These two protein chains interact to form a complex.

Contacts between the two chains:
Residue F67 in chain A interacts with residue L2 in chain B (closest heavy-atom distance 3.5 Å).
Residue T73 in chain A contacts residue G8 in chain B (closest heavy-atom distance 3.8 Å).
Residue N70 in chain A interacts with residue R5 in chain B (closest heavy-atom distance 2.9 Å).
Residue K146 in chain A contacts residue G8 in chain B (closest heavy-atom distance 3.3 Å).
Residue S24 in chain A interacts with residue L2 in chain B (closest heavy-atom distance 3.2 Å).
Residue I66 in chain A contacts residue L2 in chain B (closest heavy-atom distance 4.2 Å).
Residue Y99 in chain A interacts with residue R5 in chain B (closest heavy-atom distance 4.3 Å).
Residue T73 in chain A contacts residue A6 in chain B (closest heavy-atom distance 3.5 Å).
Residue L95 in chain A is in contact with residue L9 in chain B (closest heavy-atom distance 4.2 Å).
Residue D156 in chain A interacts with residue R3 in chain B (closest heavy-atom distance 2.7 Å).
Residue N70 in chain A is in contact with residue R3 in chain B (closest heavy-atom distance 3.0 Å).
Residue N63 in chain A is in contact with residue F1 in chain B (closest heavy-atom distance 3.2 Å).
Residue W147 in chain A contacts residue G8 in chain B (closest heavy-atom distance 3.2 Å).
Residue I66 in chain A is in contact with residue G4 in chain B (closest heavy-atom distance 3.6 Å).
Residue Y7 in chain A interacts with residue F1 in chain B (closest heavy-atom distance 2.9 Å).
Residue E76 in chain A contacts residue G8 in chain B (closest heavy-atom distance 3.6 Å).
Residue Y123 in chain A contacts residue L9 in chain B (closest heavy-atom distance 3.6 Å).
Residue Y159 in chain A interacts with residue L2 in chain B (closest heavy-atom distance 3.8 Å).
Residue A150 in chain A interacts with residue Y7 in chain B (closest heavy-atom distance 3.9 Å).
Residue I66 in chain A is in contact with residue R3 in chain B (closest heavy-atom distance 3.7 Å).
Residue T143 in chain A is in contact with residue L9 in chain B (closest heavy-atom distance 3.0 Å).
Residue L81 in chain A contacts residue L9 in chain B (closest heavy-atom distance 3.7 Å).
Residue N63 in chain A interacts with residue L2 in chain B (closest heavy-atom distance 3.0 Å).
Residue S77 in chain A interacts with residue L9 in chain B (closest heavy-atom distance 2.7 Å).
Residue Q155 in chain A contacts residue R5 in chain B (closest heavy-atom distance 4.6 Å).
Residue W167 in chain A is in contact with residue F1 in chain B (closest heavy-atom distance 3.8 Å).
Residue E76 in chain A interacts with residue A6 in chain B (closest heavy-atom distance 4.8 Å).
Residue D9 in chain A is in contact with residue R5 in chain B (closest heavy-atom distance 3.1 Å).
Residue Q155 in chain A is in contact with residue Y7 in chain B (closest heavy-atom distance 4.6 Å).
Residue T73 in chain A contacts residue R5 in chain B (closest heavy-atom distance 2.7 Å).
Residue S77 in chain A interacts with residue G8 in chain B (closest heavy-atom distance 3.1 Å).
Residue D74 in chain A contacts residue R5 in chain B (closest heavy-atom distance 2.6 Å).
Residue F36 in chain A contacts residue L2 in chain B (closest heavy-atom distance 3.5 Å).
Residue K146 in chain A is in contact with residue L9 in chain B (closest heavy-atom distance 2.9 Å).
Residue T73 in chain A interacts with residue Y7 in chain B (closest heavy-atom distance 3.8 Å).
Residue R62 in chain A contacts residue F1 in chain B (closest heavy-atom distance 3.6 Å).
Residue Y116 in chain A interacts with residue R5 in chain B (closest heavy-atom distance 4.4 Å).
Residue Y99 in chain A contacts residue L2 in chain B (closest heavy-atom distance 3.5 Å).
Residue W147 in chain A interacts with residue L9 in chain B (closest heavy-atom distance 3.5 Å).
Residue Q155 in chain A contacts residue R3 in chain B (closest heavy-atom distance 3.8 Å).
Residue E76 in chain A is in contact with residue L9 in chain B (closest heavy-atom distance 4.8 Å).
Residue Q155 in chain A is in contact with residue G4 in chain B (closest heavy-atom distance 3.7 Å).
Residue Y159 in chain A contacts residue R3 in chain B (closest heavy-atom distance 3.6 Å).
Residue Y59 in chain A is in contact with residue F1 in chain B (closest heavy-atom distance 3.6 Å).
Residue N114 in chain A contacts residue R3 in chain B (closest heavy-atom distance 3.6 Å).
Residue Y99 in chain A is in contact with residue R3 in chain B (closest heavy-atom distance 3.1 Å).
Residue Y171 in chain A interacts with residue F1 in chain B (closest heavy-atom distance 3.2 Å).
Residue Y116 in chain A is in contact with residue L9 in chain B (closest heavy-atom distance 4.1 Å).
Residue Y159 in chain A interacts with residue F1 in chain B (closest heavy-atom distance 2.6 Å).
Residue N80 in chain A interacts with residue L9 in chain B (closest heavy-atom distance 2.7 Å).
Residue I66 in chain A is in contact with residue F1 in chain B (closest heavy-atom distance 3.5 Å).
Residue M5 in chain A interacts with residue F1 in chain B (closest heavy-atom distance 4.1 Å).
Residue Y7 in chain A is in contact with residue L2 in chain B (closest heavy-atom distance 3.5 Å).
Residue T163 in chain A interacts with residue F1 in chain B (closest heavy-atom distance 4.1 Å).
Residue Y116 in chain A is in contact with residue R3 in chain B (closest heavy-atom distance 3.5 Å).
Residue T69 in chain A interacts with residue R5 in chain B (closest heavy-atom distance 4.6 Å).
Residue W147 in chain A contacts residue Y7 in chain B (closest heavy-atom distance 3.8 Å).
Residue V152 in chain A is in contact with residue Y7 in chain B (closest heavy-atom distance 3.8 Å).
Residue N70 in chain A is in contact with residue G4 in chain B (closest heavy-atom distance 3.7 Å).
Residue Y84 in chain A is in contact with residue L9 in chain B (closest heavy-atom distance 2.6 Å).

Sequence of chain B:
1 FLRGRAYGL

Sequence of chain A:
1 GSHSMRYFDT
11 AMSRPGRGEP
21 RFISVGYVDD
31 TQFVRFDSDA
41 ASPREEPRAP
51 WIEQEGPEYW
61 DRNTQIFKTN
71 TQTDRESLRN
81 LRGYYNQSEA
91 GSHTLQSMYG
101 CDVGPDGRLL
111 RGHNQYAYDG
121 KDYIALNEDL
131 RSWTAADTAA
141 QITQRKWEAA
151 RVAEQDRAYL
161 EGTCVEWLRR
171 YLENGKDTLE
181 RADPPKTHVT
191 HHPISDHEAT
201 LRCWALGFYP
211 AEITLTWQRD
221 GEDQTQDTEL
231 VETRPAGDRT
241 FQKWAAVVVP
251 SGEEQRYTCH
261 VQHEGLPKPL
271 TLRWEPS